Sequence of chain B:
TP

Interface contacts:
Residue T7 in chain B contacts residue T7 in chain A (closest heavy-atom distance 3.5 Å).

Sequence of chain A:
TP

This data describes a binding interaction between two proteins.